These two protein chains interact to form a complex.

Contacts between the two chains:
Residue H48 in the first protein is in contact with residue T318 in the second protein (closest heavy-atom distance 2.8 Å).
Residue L234 in the first protein is in contact with residue I320 in the second protein (closest heavy-atom distance 4.4 Å).
Residue R11 in the first protein interacts with residue I320 in the second protein (closest heavy-atom distance 4.2 Å).
Residue M15 in the first protein is in contact with residue I320 in the second protein (closest heavy-atom distance 4.5 Å).
Residue R348 in the first protein interacts with residue I15 in the second protein (closest heavy-atom distance 3.8 Å).
Residue P230 in the first protein interacts with residue I320 in the second protein (closest heavy-atom distance 3.6 Å).
Residue R47 in the first protein interacts with residue T318 in the second protein (closest heavy-atom distance 3.5 Å).
Residue R47 in the first protein interacts with residue R324 in the second protein (closest heavy-atom distance 2.8 Å).
Residue L371 in the first protein contacts residue L315 in the second protein (closest heavy-atom distance 3.8 Å).
Residue R11 in the first protein contacts residue E317 in the second protein (closest heavy-atom distance 2.5 Å).
Residue S52 in the first protein is in contact with residue G322 in the second protein (closest heavy-atom distance 4.1 Å).
Residue G369 in the first protein interacts with residue F325 in the second protein (closest heavy-atom distance 3.4 Å).
Residue R11 in the first protein contacts residue G321 in the second protein (closest heavy-atom distance 4.0 Å).
Residue Y368 in the first protein is in contact with residue F325 in the second protein (closest heavy-atom distance 3.4 Å).
Residue G49 in the first protein contacts residue K323 in the second protein (closest heavy-atom distance 3.9 Å).
Residue R348 in the first protein contacts residue E8 in the second protein (closest heavy-atom distance 3.6 Å).
Residue R47 in the first protein contacts residue E260 in the second protein (closest heavy-atom distance 2.9 Å).
Residue G49 in the first protein interacts with residue T318 in the second protein (closest heavy-atom distance 4.0 Å).
Residue L53 in the first protein interacts with residue G322 in the second protein (closest heavy-atom distance 3.9 Å).
Residue N231 in the first protein contacts residue I320 in the second protein (closest heavy-atom distance 4.4 Å).
Residue S52 in the first protein contacts residue K323 in the second protein (closest heavy-atom distance 3.1 Å).
Residue V370 in the first protein contacts residue F325 in the second protein (closest heavy-atom distance 4.5 Å).
Residue G369 in the first protein is in contact with residue R324 in the second protein (closest heavy-atom distance 4.7 Å).
Residue R348 in the first protein contacts residue E330 in the second protein (closest heavy-atom distance 3.0 Å).
Residue L371 in the first protein contacts residue K323 in the second protein (closest heavy-atom distance 3.7 Å).
Residue Y368 in the first protein is in contact with residue R324 in the second protein (closest heavy-atom distance 3.6 Å).
Residue H48 in the first protein is in contact with residue K323 in the second protein (closest heavy-atom distance 4.6 Å).
Residue H48 in the first protein contacts residue G322 in the second protein (closest heavy-atom distance 3.5 Å).
Residue R11 in the first protein interacts with residue T318 in the second protein (closest heavy-atom distance 4.0 Å).
Residue R9 in the first protein interacts with residue I320 in the second protein (closest heavy-atom distance 3.8 Å).
Residue R348 in the first protein is in contact with residue P333 in the second protein (closest heavy-atom distance 4.2 Å).
Residue Y125 in the first protein contacts residue E185 in the second protein (closest heavy-atom distance 4.6 Å).
Residue H349 in the first protein interacts with residue E330 in the second protein (closest heavy-atom distance 4.1 Å).
Residue H48 in the first protein interacts with residue R324 in the second protein (closest heavy-atom distance 5.0 Å).
Residue Y366 in the first protein is in contact with residue E330 in the second protein (closest heavy-atom distance 3.5 Å).
Residue L53 in the first protein is in contact with residue G321 in the second protein (closest heavy-atom distance 3.9 Å).
Residue H48 in the first protein contacts residue I320 in the second protein (closest heavy-atom distance 3.4 Å).
Residue L371 in the first protein is in contact with residue F325 in the second protein (closest heavy-atom distance 3.3 Å).
Residue Y366 in the first protein contacts residue E327 in the second protein (closest heavy-atom distance 4.0 Å).
Residue L53 in the first protein is in contact with residue I320 in the second protein (closest heavy-atom distance 4.3 Å).
Residue T346 in the first protein is in contact with residue E330 in the second protein (closest heavy-atom distance 3.0 Å).
Residue Y368 in the first protein interacts with residue E327 in the second protein (closest heavy-atom distance 4.1 Å).
Residue G369 in the first protein interacts with residue E327 in the second protein (closest heavy-atom distance 3.2 Å).
Residue T46 in the first protein is in contact with residue R324 in the second protein (closest heavy-atom distance 3.6 Å).
Residue P347 in the first protein interacts with residue E330 in the second protein (closest heavy-atom distance 3.6 Å).
Residue K367 in the first protein is in contact with residue E327 in the second protein (closest heavy-atom distance 4.1 Å).
Residue H48 in the first protein interacts with residue E246 in the second protein (closest heavy-atom distance 4.9 Å).
Residue G49 in the first protein is in contact with residue R324 in the second protein (closest heavy-atom distance 4.7 Å).
Residue I50 in the first protein interacts with residue I320 in the second protein (closest heavy-atom distance 3.9 Å).
Residue A14 in the first protein interacts with residue I320 in the second protein (closest heavy-atom distance 3.7 Å).
Residue Y358 in the first protein contacts residue V334 in the second protein (closest heavy-atom distance 4.9 Å).
Residue H349 in the first protein contacts residue I15 in the second protein (closest heavy-atom distance 4.8 Å).
Residue S10 in the first protein is in contact with residue I320 in the second protein (closest heavy-atom distance 4.5 Å).
Residue G49 in the first protein interacts with residue G322 in the second protein (closest heavy-atom distance 3.8 Å).
Residue R348 in the first protein interacts with residue D332 in the second protein (closest heavy-atom distance 2.8 Å).
Residue L371 in the first protein contacts residue R324 in the second protein (closest heavy-atom distance 4.0 Å).
Residue Y125 in the first protein interacts with residue P335 in the second protein (closest heavy-atom distance 3.5 Å).
Residue R348 in the first protein interacts with residue V334 in the second protein (closest heavy-atom distance 3.8 Å).
Residue R11 in the first protein is in contact with residue G319 in the second protein (closest heavy-atom distance 3.0 Å).
Residue R348 in the first protein interacts with residue G331 in the second protein (closest heavy-atom distance 4.2 Å).

Sequence of the first protein:
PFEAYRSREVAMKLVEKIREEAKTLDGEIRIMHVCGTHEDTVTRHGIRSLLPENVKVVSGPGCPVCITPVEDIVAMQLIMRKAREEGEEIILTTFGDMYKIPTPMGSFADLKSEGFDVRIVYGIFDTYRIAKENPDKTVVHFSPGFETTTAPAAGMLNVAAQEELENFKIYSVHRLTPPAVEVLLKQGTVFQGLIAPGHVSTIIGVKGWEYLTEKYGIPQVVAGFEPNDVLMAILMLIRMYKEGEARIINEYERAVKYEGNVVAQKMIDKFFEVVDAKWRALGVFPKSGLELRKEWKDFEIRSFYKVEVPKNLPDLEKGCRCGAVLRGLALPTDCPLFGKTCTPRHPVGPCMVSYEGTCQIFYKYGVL

Sequence of the second protein:
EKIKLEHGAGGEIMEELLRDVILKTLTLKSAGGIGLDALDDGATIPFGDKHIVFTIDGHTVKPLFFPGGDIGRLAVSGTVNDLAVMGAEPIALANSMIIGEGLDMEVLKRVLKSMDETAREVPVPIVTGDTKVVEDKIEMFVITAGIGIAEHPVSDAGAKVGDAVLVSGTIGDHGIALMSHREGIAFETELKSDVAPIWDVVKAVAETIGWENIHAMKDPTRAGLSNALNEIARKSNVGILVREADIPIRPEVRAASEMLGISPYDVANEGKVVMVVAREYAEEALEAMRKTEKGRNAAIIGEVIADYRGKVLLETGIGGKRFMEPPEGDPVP